Sequence of chain A:
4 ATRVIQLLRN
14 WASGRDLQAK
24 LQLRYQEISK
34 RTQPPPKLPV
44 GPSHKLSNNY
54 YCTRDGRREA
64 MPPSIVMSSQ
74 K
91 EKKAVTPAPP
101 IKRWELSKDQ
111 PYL

Sequence of chain B:
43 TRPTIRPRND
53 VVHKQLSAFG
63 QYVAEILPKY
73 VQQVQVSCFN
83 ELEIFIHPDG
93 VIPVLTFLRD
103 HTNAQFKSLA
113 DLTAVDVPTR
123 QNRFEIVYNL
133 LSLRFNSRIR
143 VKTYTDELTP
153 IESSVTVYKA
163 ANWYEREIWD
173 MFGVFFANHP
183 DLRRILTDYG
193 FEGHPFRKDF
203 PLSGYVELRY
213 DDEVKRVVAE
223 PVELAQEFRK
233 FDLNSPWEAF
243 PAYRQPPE

Interface contacts:
Residue V73 in chain B interacts with residue S72 in chain A (closest heavy-atom distance 3.4 Å).
Residue Q57 in chain B contacts residue A98 in chain A (closest heavy-atom distance 3.4 Å).
Residue I47 in chain B interacts with residue D58 in chain A (closest heavy-atom distance 3.2 Å).
Residue F137 in chain B is in contact with residue T96 in chain A (closest heavy-atom distance 3.0 Å).
Residue I47 in chain B interacts with residue R57 in chain A (closest heavy-atom distance 3.3 Å).
Residue E67 in chain B contacts residue K92 in chain A (closest heavy-atom distance 3.1 Å).
Residue Q75 in chain B is in contact with residue I68 in chain A (closest heavy-atom distance 3.1 Å).
Residue N105 in chain B interacts with residue T96 in chain A (closest heavy-atom distance 3.2 Å).
Residue Q63 in chain B interacts with residue V69 in chain A (closest heavy-atom distance 3.5 Å).
Residue F61 in chain B contacts residue T96 in chain A (closest heavy-atom distance 4.0 Å).
Residue S139 in chain B is in contact with residue A98 in chain A (closest heavy-atom distance 4.2 Å).
Residue A241 in chain B interacts with residue R61 in chain A (closest heavy-atom distance 2.9 Å).
Residue N105 in chain B interacts with residue V95 in chain A (closest heavy-atom distance 3.0 Å).
Residue Q74 in chain B contacts residue S71 in chain A (closest heavy-atom distance 3.4 Å).
Residue Q57 in chain B contacts residue P97 in chain A (closest heavy-atom distance 3.0 Å).
Residue V76 in chain B interacts with residue V69 in chain A (closest heavy-atom distance 3.4 Å).
Residue I47 in chain B interacts with residue G59 in chain A (closest heavy-atom distance 3.5 Å).
Residue Q75 in chain B interacts with residue V69 in chain A (closest heavy-atom distance 3.9 Å).
Residue F137 in chain B interacts with residue P100 in chain A (closest heavy-atom distance 3.4 Å).
Residue R136 in chain B interacts with residue P100 in chain A (closest heavy-atom distance 3.7 Å).
Residue C80 in chain B is in contact with residue P66 in chain A (closest heavy-atom distance 3.7 Å).
Residue F137 in chain B contacts residue P99 in chain A (closest heavy-atom distance 3.8 Å).
Residue F242 in chain B interacts with residue R61 in chain A (closest heavy-atom distance 4.1 Å).
Residue C80 in chain B interacts with residue S67 in chain A (closest heavy-atom distance 3.4 Å).
Residue I47 in chain B contacts residue T56 in chain A (closest heavy-atom distance 3.8 Å).
Residue N138 in chain B contacts residue I101 in chain A (closest heavy-atom distance 3.4 Å).
Residue F108 in chain B interacts with residue P97 in chain A (closest heavy-atom distance 4.4 Å).
Residue R50 in chain B is in contact with residue M64 in chain A (closest heavy-atom distance 2.7 Å).
Residue Q75 in chain B interacts with residue S72 in chain A (closest heavy-atom distance 4.3 Å).
Residue Q77 in chain B interacts with residue S67 in chain A (closest heavy-atom distance 3.5 Å).
Residue N105 in chain B interacts with residue P97 in chain A (closest heavy-atom distance 3.4 Å).
Residue C80 in chain B is in contact with residue M64 in chain A (closest heavy-atom distance 3.5 Å).
Residue T43 in chain B interacts with residue T56 in chain A (closest heavy-atom distance 4.3 Å).
Residue F61 in chain B interacts with residue V95 in chain A (closest heavy-atom distance 3.6 Å).
Residue Q75 in chain B is in contact with residue S71 in chain A (closest heavy-atom distance 3.2 Å).
Residue Y245 in chain B interacts with residue P65 in chain A (closest heavy-atom distance 3.1 Å).
Residue F242 in chain B interacts with residue R60 in chain A (closest heavy-atom distance 3.5 Å).
Residue Y64 in chain B interacts with residue K93 in chain A (closest heavy-atom distance 4.1 Å).
Residue F61 in chain B is in contact with residue P97 in chain A (closest heavy-atom distance 3.3 Å).
Residue Y245 in chain B interacts with residue M64 in chain A (closest heavy-atom distance 3.2 Å).
Residue T46 in chain B interacts with residue R57 in chain A (closest heavy-atom distance 4.1 Å).
Residue R136 in chain B interacts with residue K102 in chain A (closest heavy-atom distance 3.9 Å).
Residue A244 in chain B contacts residue P65 in chain A (closest heavy-atom distance 3.8 Å).
Residue Y64 in chain B interacts with residue A94 in chain A (closest heavy-atom distance 3.1 Å).
Residue Y245 in chain B interacts with residue A63 in chain A (closest heavy-atom distance 3.6 Å).
Residue Q74 in chain B contacts residue Q73 in chain A (closest heavy-atom distance 3.3 Å).
Residue C80 in chain B is in contact with residue P65 in chain A (closest heavy-atom distance 3.2 Å).
Residue R136 in chain B is in contact with residue I101 in chain A (closest heavy-atom distance 2.7 Å).
Residue Y64 in chain B is in contact with residue V95 in chain A (closest heavy-atom distance 3.2 Å).
Residue H55 in chain B interacts with residue S67 in chain A (closest heavy-atom distance 3.4 Å).
Residue Q77 in chain B interacts with residue I68 in chain A (closest heavy-atom distance 3.9 Å).
Residue A244 in chain B contacts residue A63 in chain A (closest heavy-atom distance 3.6 Å).
Residue F137 in chain B is in contact with residue A98 in chain A (closest heavy-atom distance 2.8 Å).
Residue V76 in chain B contacts residue M70 in chain A (closest heavy-atom distance 4.0 Å).
Residue Q74 in chain B is in contact with residue S72 in chain A (closest heavy-atom distance 2.8 Å).
Residue V78 in chain B is in contact with residue P66 in chain A (closest heavy-atom distance 3.5 Å).
Residue R136 in chain B interacts with residue R103 in chain A (closest heavy-atom distance 3.6 Å).
Residue V78 in chain B contacts residue S67 in chain A (closest heavy-atom distance 2.6 Å).
Residue S79 in chain B is in contact with residue P66 in chain A (closest heavy-atom distance 3.8 Å).
Residue Q57 in chain B is in contact with residue P99 in chain A (closest heavy-atom distance 3.4 Å).

The following describes two proteins that form a bound complex.